Sequence of chain B:
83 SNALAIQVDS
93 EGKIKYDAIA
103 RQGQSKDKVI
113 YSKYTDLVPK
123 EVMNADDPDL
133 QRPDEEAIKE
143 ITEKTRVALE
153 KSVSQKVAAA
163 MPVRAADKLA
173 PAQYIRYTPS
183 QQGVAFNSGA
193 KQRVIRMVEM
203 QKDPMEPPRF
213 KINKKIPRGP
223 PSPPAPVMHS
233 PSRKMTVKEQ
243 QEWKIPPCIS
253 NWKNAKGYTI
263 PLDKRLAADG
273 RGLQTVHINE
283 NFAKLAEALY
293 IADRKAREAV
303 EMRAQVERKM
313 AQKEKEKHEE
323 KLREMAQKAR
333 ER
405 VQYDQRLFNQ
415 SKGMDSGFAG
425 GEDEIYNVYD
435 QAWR

Contacts between the two chains:
Residue R332 in chain B contacts residue F264 in chain A (closest heavy-atom distance 4.0 Å).
Residue R334 in chain B interacts with residue V357 in chain A (closest heavy-atom distance 3.4 Å).
Residue E333 in chain B contacts residue D267 in chain A (closest heavy-atom distance 4.5 Å).
Residue R332 in chain B contacts residue V368 in chain A (closest heavy-atom distance 4.9 Å).
Residue A331 in chain B interacts with residue L370 in chain A (closest heavy-atom distance 4.9 Å).
Residue R334 in chain B is in contact with residue K355 in chain A (closest heavy-atom distance 4.0 Å).
Residue K330 in chain B is in contact with residue K355 in chain A (closest heavy-atom distance 4.7 Å).
Residue R332 in chain B is in contact with residue D267 in chain A (closest heavy-atom distance 3.0 Å).
Residue R332 in chain B contacts residue E268 in chain A (closest heavy-atom distance 4.8 Å).

This data describes a binding interaction between two proteins.

Sequence of chain A:
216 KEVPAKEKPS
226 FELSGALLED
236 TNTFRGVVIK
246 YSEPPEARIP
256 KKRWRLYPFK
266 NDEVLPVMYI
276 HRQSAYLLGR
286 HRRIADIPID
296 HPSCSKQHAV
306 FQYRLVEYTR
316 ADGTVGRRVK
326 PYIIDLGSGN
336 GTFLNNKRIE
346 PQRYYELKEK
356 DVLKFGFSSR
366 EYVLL